Contacts between the two chains:
Residue R1216 in chain A is in contact with residue N41 in chain B (closest heavy-atom distance 2.4 Å).
Residue T1217 in chain A is in contact with residue Y185 in chain B (closest heavy-atom distance 4.8 Å).
Residue R1216 in chain A interacts with residue H37 in chain B (closest heavy-atom distance 3.2 Å).
Residue T1217 in chain A is in contact with residue N41 in chain B (closest heavy-atom distance 3.6 Å).

Sequence of chain A:
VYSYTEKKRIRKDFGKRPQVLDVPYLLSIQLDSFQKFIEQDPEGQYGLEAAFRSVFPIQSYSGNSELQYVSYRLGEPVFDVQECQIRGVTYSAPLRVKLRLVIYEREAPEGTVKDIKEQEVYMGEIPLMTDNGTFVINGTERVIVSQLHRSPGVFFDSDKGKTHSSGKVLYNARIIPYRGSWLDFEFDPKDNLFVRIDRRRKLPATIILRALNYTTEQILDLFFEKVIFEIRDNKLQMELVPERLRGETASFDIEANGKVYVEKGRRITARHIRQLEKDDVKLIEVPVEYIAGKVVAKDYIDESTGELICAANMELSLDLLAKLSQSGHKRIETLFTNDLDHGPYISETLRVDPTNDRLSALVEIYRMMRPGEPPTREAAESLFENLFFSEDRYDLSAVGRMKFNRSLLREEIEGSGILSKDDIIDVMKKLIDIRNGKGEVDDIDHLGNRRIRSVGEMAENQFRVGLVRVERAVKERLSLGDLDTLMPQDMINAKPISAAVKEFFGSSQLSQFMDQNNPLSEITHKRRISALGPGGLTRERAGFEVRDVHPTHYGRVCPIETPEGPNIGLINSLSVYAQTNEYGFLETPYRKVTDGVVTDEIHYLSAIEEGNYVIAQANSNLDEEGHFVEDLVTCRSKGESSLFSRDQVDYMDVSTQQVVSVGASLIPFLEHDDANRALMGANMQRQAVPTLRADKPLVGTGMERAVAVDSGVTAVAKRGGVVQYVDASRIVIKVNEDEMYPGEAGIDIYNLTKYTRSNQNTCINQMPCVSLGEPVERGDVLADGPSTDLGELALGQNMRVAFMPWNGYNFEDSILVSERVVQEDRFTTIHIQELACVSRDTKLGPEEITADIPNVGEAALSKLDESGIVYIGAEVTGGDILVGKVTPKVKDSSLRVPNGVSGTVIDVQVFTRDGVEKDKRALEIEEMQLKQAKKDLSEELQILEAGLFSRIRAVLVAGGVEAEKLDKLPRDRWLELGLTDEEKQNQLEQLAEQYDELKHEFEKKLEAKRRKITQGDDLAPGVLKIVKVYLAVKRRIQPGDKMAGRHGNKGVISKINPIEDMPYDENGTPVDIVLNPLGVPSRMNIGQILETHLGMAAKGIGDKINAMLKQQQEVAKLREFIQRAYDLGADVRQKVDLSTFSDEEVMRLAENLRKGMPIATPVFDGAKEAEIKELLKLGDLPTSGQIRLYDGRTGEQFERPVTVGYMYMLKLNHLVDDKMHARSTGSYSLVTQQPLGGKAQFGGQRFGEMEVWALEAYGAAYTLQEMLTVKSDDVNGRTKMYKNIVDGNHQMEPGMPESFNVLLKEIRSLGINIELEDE

Sequence of chain B:
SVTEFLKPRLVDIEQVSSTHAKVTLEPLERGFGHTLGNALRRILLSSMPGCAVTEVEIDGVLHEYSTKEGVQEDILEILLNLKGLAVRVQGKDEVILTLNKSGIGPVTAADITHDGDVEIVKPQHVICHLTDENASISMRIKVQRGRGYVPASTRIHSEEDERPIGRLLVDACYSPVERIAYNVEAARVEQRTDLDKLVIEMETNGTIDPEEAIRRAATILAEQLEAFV

These two protein chains interact to form a complex.